These two protein chains interact to form a complex.

Sequence of chain B:
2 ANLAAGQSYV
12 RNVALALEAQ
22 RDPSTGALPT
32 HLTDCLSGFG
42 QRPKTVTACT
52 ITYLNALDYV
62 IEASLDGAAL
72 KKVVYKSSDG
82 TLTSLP

Contacts between the two chains:
Residue L37 in chain B is in contact with residue Q21 in chain A (closest heavy-atom distance 4.2 Å).
Residue L37 in chain B is in contact with residue A20 in chain A (closest heavy-atom distance 4.4 Å).
Residue H32 in chain B is in contact with residue L16 in chain A (closest heavy-atom distance 4.9 Å).
Residue T34 in chain B is in contact with residue L16 in chain A (closest heavy-atom distance 4.5 Å).
Residue D35 in chain B is in contact with residue A20 in chain A (closest heavy-atom distance 4.0 Å).

Sequence of chain A:
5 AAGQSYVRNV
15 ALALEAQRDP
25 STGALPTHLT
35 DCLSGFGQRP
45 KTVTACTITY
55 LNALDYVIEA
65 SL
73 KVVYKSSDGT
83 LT